The following describes two proteins that form a bound complex.

Contacts between the two chains:
Residue T80 in the second protein contacts residue F678 in the first protein (closest heavy-atom distance 3.4 Å).
Residue F69 in the second protein interacts with residue W674 in the first protein (closest heavy-atom distance 3.9 Å).
Residue I53 in the second protein is in contact with residue W674 in the first protein (closest heavy-atom distance 4.8 Å).
Residue M73 in the second protein is in contact with residue F678 in the first protein (closest heavy-atom distance 3.6 Å).
Residue I64 in the second protein is in contact with residue W674 in the first protein (closest heavy-atom distance 4.9 Å).
Residue F13 in the second protein contacts residue V681 in the first protein (closest heavy-atom distance 3.3 Å).
Residue K76 in the second protein interacts with residue S675 in the first protein (closest heavy-atom distance 3.3 Å).
Residue A16 in the second protein interacts with residue V677 in the first protein (closest heavy-atom distance 4.5 Å).
Residue F13 in the second protein is in contact with residue F678 in the first protein (closest heavy-atom distance 4.0 Å).
Residue K76 in the second protein contacts residue W674 in the first protein (closest heavy-atom distance 3.6 Å).
Residue F20 in the second protein interacts with residue V677 in the first protein (closest heavy-atom distance 3.9 Å).
Residue E55 in the second protein contacts residue W674 in the first protein (closest heavy-atom distance 3.3 Å).
Residue F69 in the second protein is in contact with residue V677 in the first protein (closest heavy-atom distance 4.2 Å).
Residue V56 in the second protein interacts with residue W674 in the first protein (closest heavy-atom distance 3.2 Å).
Residue A16 in the second protein is in contact with residue V681 in the first protein (closest heavy-atom distance 3.9 Å).
Residue L33 in the second protein contacts residue W674 in the first protein (closest heavy-atom distance 4.0 Å).
Residue K76 in the second protein contacts residue F678 in the first protein (closest heavy-atom distance 3.8 Å).
Residue I28 in the second protein interacts with residue W674 in the first protein (closest heavy-atom distance 4.7 Å).
Residue M73 in the second protein is in contact with residue V677 in the first protein (closest heavy-atom distance 4.3 Å).
Residue M72 in the second protein contacts residue W674 in the first protein (closest heavy-atom distance 3.8 Å).
Residue L40 in the second protein contacts residue K680 in the first protein (closest heavy-atom distance 4.5 Å).
Residue M77 in the second protein interacts with residue F678 in the first protein (closest heavy-atom distance 3.5 Å).
Residue F20 in the second protein interacts with residue W674 in the first protein (closest heavy-atom distance 4.0 Å).
Residue M52 in the second protein contacts residue W674 in the first protein (closest heavy-atom distance 2.9 Å).
Residue E12 in the second protein is in contact with residue V681 in the first protein (closest heavy-atom distance 3.7 Å).
Residue M73 in the second protein is in contact with residue W674 in the first protein (closest heavy-atom distance 3.9 Å).

Sequence of the first protein:
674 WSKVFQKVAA

Sequence of the second protein:
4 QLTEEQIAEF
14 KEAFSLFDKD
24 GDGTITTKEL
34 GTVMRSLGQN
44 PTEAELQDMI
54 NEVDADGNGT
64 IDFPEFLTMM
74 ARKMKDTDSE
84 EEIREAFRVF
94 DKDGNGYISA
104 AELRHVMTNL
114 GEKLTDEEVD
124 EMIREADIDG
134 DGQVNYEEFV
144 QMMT